Sequence of the second protein:
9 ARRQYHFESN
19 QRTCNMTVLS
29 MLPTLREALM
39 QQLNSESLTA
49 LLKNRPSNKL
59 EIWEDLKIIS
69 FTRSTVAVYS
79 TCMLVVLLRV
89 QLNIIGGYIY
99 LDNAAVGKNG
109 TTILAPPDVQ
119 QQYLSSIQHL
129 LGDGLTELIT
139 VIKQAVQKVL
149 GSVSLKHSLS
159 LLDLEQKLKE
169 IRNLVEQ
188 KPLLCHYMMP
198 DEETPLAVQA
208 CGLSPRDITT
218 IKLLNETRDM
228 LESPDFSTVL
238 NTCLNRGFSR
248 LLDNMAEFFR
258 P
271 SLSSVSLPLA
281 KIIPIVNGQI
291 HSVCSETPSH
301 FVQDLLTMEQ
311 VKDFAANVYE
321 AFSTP

These two protein chains interact to form a complex.

Sequence of the first protein:
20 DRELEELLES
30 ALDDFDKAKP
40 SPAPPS

Residue-level contacts at the interface:
Residue K281 in the second protein is in contact with residue A30 in the first protein (closest heavy-atom distance 4.1 Å).
Residue P284 in the second protein contacts residue D33 in the first protein (closest heavy-atom distance 3.7 Å).
Residue W61 in the second protein interacts with residue F34 in the first protein (closest heavy-atom distance 3.8 Å).
Residue I283 in the second protein contacts residue F34 in the first protein (closest heavy-atom distance 4.2 Å).
Residue Q289 in the second protein contacts residue A37 in the first protein (closest heavy-atom distance 4.6 Å).
Residue K281 in the second protein interacts with residue S29 in the first protein (closest heavy-atom distance 3.2 Å).
Residue K154 in the second protein contacts residue D20 in the first protein (closest heavy-atom distance 3.5 Å).
Residue H291 in the second protein is in contact with residue P39 in the first protein (closest heavy-atom distance 3.8 Å).
Residue G288 in the second protein is in contact with residue A37 in the first protein (closest heavy-atom distance 4.5 Å).
Residue L153 in the second protein is in contact with residue L27 in the first protein (closest heavy-atom distance 4.3 Å).
Residue W61 in the second protein is in contact with residue L27 in the first protein (closest heavy-atom distance 3.7 Å).
Residue K281 in the second protein contacts residue D33 in the first protein (closest heavy-atom distance 2.6 Å).
Residue L153 in the second protein interacts with residue L23 in the first protein (closest heavy-atom distance 4.8 Å).
Residue L50 in the second protein is in contact with residue L31 in the first protein (closest heavy-atom distance 3.7 Å).
Residue S292 in the second protein contacts residue P39 in the first protein (closest heavy-atom distance 4.5 Å).
Residue K57 in the second protein interacts with residue L27 in the first protein (closest heavy-atom distance 4.2 Å).
Residue K154 in the second protein interacts with residue L23 in the first protein (closest heavy-atom distance 3.9 Å).
Residue A280 in the second protein interacts with residue L26 in the first protein (closest heavy-atom distance 4.1 Å).
Residue W61 in the second protein interacts with residue A30 in the first protein (closest heavy-atom distance 3.4 Å).
Residue A280 in the second protein contacts residue L27 in the first protein (closest heavy-atom distance 4.0 Å).
Residue L153 in the second protein interacts with residue L26 in the first protein (closest heavy-atom distance 3.9 Å).
Residue K51 in the second protein contacts residue L31 in the first protein (closest heavy-atom distance 4.1 Å).
Residue K154 in the second protein is in contact with residue E22 in the first protein (closest heavy-atom distance 3.5 Å).
Residue A280 in the second protein is in contact with residue A30 in the first protein (closest heavy-atom distance 3.5 Å).
Residue K57 in the second protein contacts residue E28 in the first protein (closest heavy-atom distance 3.4 Å).
Residue L64 in the second protein contacts residue F34 in the first protein (closest heavy-atom distance 3.7 Å).
Residue G288 in the second protein interacts with residue K38 in the first protein (closest heavy-atom distance 5.0 Å).
Residue P284 in the second protein interacts with residue A37 in the first protein (closest heavy-atom distance 3.4 Å).
Residue K154 in the second protein contacts residue L26 in the first protein (closest heavy-atom distance 4.2 Å).
Residue F255 in the second protein interacts with residue A37 in the first protein (closest heavy-atom distance 4.0 Å).
Residue T47 in the second protein contacts residue F34 in the first protein (closest heavy-atom distance 3.6 Å).
Residue P278 in the second protein interacts with residue L26 in the first protein (closest heavy-atom distance 3.7 Å).
Residue F255 in the second protein contacts residue K36 in the first protein (closest heavy-atom distance 3.6 Å).
Residue K281 in the second protein contacts residue L26 in the first protein (closest heavy-atom distance 4.1 Å).
Residue W61 in the second protein interacts with residue L31 in the first protein (closest heavy-atom distance 4.0 Å).
Residue L58 in the second protein contacts residue L23 in the first protein (closest heavy-atom distance 4.1 Å).
Residue N287 in the second protein contacts residue F34 in the first protein (closest heavy-atom distance 4.0 Å).
Residue P284 in the second protein is in contact with residue A30 in the first protein (closest heavy-atom distance 3.8 Å).
Residue P284 in the second protein contacts residue F34 in the first protein (closest heavy-atom distance 3.5 Å).
Residue I285 in the second protein interacts with residue A37 in the first protein (closest heavy-atom distance 4.1 Å).
Residue L58 in the second protein is in contact with residue L27 in the first protein (closest heavy-atom distance 4.5 Å).
Residue T47 in the second protein interacts with residue L31 in the first protein (closest heavy-atom distance 4.0 Å).